Contacts between the two chains:
Residue V371 in the second protein interacts with residue T102 in the first protein (closest heavy-atom distance 4.2 Å).
Residue Q308 in the second protein is in contact with residue P100 in the first protein (closest heavy-atom distance 4.0 Å).
Residue E376 in the second protein interacts with residue A94 in the first protein (closest heavy-atom distance 3.4 Å).
Residue L380 in the second protein interacts with residue A118 in the first protein (closest heavy-atom distance 4.0 Å).
Residue H359 in the second protein contacts residue Y103 in the first protein (closest heavy-atom distance 3.2 Å).
Residue I373 in the second protein is in contact with residue T102 in the first protein (closest heavy-atom distance 3.3 Å).
Residue V384 in the second protein is in contact with residue Y103 in the first protein (closest heavy-atom distance 4.1 Å).
Residue H369 in the second protein interacts with residue L105 in the first protein (closest heavy-atom distance 3.5 Å).
Residue P309 in the second protein interacts with residue K99 in the first protein (closest heavy-atom distance 3.9 Å).
Residue P381 in the second protein interacts with residue A114 in the first protein (closest heavy-atom distance 3.8 Å).
Residue V371 in the second protein is in contact with residue M106 in the first protein (closest heavy-atom distance 3.8 Å).
Residue V370 in the second protein contacts residue K104 in the first protein (closest heavy-atom distance 3.6 Å).
Residue I373 in the second protein contacts residue K104 in the first protein (closest heavy-atom distance 4.5 Å).
Residue V370 in the second protein contacts residue L105 in the first protein (closest heavy-atom distance 4.1 Å).
Residue E372 in the second protein contacts residue Y103 in the first protein (closest heavy-atom distance 2.8 Å).
Residue K307 in the second protein contacts residue Y103 in the first protein (closest heavy-atom distance 2.8 Å).
Residue C377 in the second protein contacts residue K92 in the first protein (closest heavy-atom distance 4.1 Å).
Residue K393 in the second protein is in contact with residue T107 in the first protein (closest heavy-atom distance 3.9 Å).
Residue V371 in the second protein interacts with residue K104 in the first protein (closest heavy-atom distance 2.9 Å).
Residue E372 in the second protein contacts residue P101 in the first protein (closest heavy-atom distance 4.1 Å).
Residue P309 in the second protein interacts with residue L98 in the first protein (closest heavy-atom distance 3.7 Å).
Residue L380 in the second protein contacts residue L87 in the first protein (closest heavy-atom distance 4.1 Å).
Residue L368 in the second protein contacts residue M106 in the first protein (closest heavy-atom distance 3.3 Å).
Residue P379 in the second protein interacts with residue F91 in the first protein (closest heavy-atom distance 3.9 Å).
Residue R374 in the second protein is in contact with residue P101 in the first protein (closest heavy-atom distance 4.2 Å).
Residue Y285 in the second protein is in contact with residue Y103 in the first protein (closest heavy-atom distance 3.1 Å).
Residue L380 in the second protein interacts with residue Q88 in the first protein (closest heavy-atom distance 4.2 Å).
Residue V371 in the second protein interacts with residue L111 in the first protein (closest heavy-atom distance 4.0 Å).
Residue P309 in the second protein contacts residue P100 in the first protein (closest heavy-atom distance 4.1 Å).
Residue L391 in the second protein is in contact with residue T107 in the first protein (closest heavy-atom distance 3.7 Å).
Residue E376 in the second protein is in contact with residue Q96 in the first protein (closest heavy-atom distance 4.0 Å).
Residue P379 in the second protein is in contact with residue A121 in the first protein (closest heavy-atom distance 4.3 Å).
Residue K307 in the second protein is in contact with residue P100 in the first protein (closest heavy-atom distance 3.5 Å).
Residue I373 in the second protein is in contact with residue P101 in the first protein (closest heavy-atom distance 4.5 Å).
Residue K307 in the second protein contacts residue P101 in the first protein (closest heavy-atom distance 4.3 Å).
Residue P381 in the second protein is in contact with residue T115 in the first protein (closest heavy-atom distance 4.0 Å).
Residue K310 in the second protein contacts residue L98 in the first protein (closest heavy-atom distance 3.6 Å).
Residue L368 in the second protein interacts with residue L105 in the first protein (closest heavy-atom distance 3.7 Å).
Residue L368 in the second protein contacts residue T107 in the first protein (closest heavy-atom distance 4.5 Å).
Residue P381 in the second protein interacts with residue A118 in the first protein (closest heavy-atom distance 3.8 Å).
Residue E375 in the second protein interacts with residue K99 in the first protein (closest heavy-atom distance 3.3 Å).
Residue L362 in the second protein contacts residue L105 in the first protein (closest heavy-atom distance 3.4 Å).
Residue E372 in the second protein contacts residue T102 in the first protein (closest heavy-atom distance 4.1 Å).
Residue P395 in the second protein is in contact with residue T107 in the first protein (closest heavy-atom distance 4.1 Å).
Residue H369 in the second protein contacts residue T107 in the first protein (closest heavy-atom distance 4.4 Å).
Residue L391 in the second protein is in contact with residue Q108 in the first protein (closest heavy-atom distance 4.2 Å).
Residue P395 in the second protein interacts with residue Q110 in the first protein (closest heavy-atom distance 3.2 Å).
Residue E376 in the second protein contacts residue L98 in the first protein (closest heavy-atom distance 3.7 Å).
Residue H369 in the second protein interacts with residue K104 in the first protein (closest heavy-atom distance 3.2 Å).
Residue V370 in the second protein is in contact with residue Y103 in the first protein (closest heavy-atom distance 3.9 Å).
Residue L380 in the second protein contacts residue F91 in the first protein (closest heavy-atom distance 3.9 Å).
Residue R392 in the second protein is in contact with residue T107 in the first protein (closest heavy-atom distance 3.2 Å).
Residue K366 in the second protein interacts with residue L105 in the first protein (closest heavy-atom distance 3.3 Å).
Residue G378 in the second protein contacts residue F91 in the first protein (closest heavy-atom distance 3.8 Å).
Residue V371 in the second protein interacts with residue Y103 in the first protein (closest heavy-atom distance 3.8 Å).
Residue H369 in the second protein interacts with residue Q108 in the first protein (closest heavy-atom distance 3.2 Å).
Residue H369 in the second protein interacts with residue M106 in the first protein (closest heavy-atom distance 2.7 Å).
Residue H369 in the second protein interacts with residue L111 in the first protein (closest heavy-atom distance 3.7 Å).
Residue C377 in the second protein contacts residue P93 in the first protein (closest heavy-atom distance 3.7 Å).
Residue E396 in the second protein contacts residue L105 in the first protein (closest heavy-atom distance 3.3 Å).

Sequence of the first protein:
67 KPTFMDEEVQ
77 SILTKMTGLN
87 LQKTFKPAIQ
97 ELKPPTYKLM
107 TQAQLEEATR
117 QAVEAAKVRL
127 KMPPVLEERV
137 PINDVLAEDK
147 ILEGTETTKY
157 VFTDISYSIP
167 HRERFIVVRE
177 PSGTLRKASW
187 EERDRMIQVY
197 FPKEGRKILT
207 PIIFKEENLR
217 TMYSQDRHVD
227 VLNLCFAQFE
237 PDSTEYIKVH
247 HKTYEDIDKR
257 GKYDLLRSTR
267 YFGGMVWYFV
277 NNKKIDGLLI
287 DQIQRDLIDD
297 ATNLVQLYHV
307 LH

These two protein chains interact to form a complex.

Sequence of the second protein:
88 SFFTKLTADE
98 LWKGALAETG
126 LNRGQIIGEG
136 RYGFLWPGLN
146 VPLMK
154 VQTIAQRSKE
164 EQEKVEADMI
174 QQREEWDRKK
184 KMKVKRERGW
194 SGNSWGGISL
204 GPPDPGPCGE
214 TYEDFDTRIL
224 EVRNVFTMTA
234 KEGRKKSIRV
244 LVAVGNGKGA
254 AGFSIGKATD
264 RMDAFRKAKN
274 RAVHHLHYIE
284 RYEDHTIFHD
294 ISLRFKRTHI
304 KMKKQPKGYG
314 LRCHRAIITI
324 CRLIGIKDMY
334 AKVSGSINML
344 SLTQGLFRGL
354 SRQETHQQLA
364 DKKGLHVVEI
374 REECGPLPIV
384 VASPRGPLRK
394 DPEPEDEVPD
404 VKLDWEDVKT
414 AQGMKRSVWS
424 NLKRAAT